Sequence of the second protein:
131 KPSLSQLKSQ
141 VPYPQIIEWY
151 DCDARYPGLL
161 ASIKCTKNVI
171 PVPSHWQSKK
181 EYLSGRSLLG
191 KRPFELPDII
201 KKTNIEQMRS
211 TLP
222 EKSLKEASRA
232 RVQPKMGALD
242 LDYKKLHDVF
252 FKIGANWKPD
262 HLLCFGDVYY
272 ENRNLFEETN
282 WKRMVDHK

Interface contacts:
Residue Q234 in the second protein contacts residue T150 in the first protein (closest heavy-atom distance 4.9 Å).
Residue V233 in the second protein is in contact with residue T150 in the first protein (closest heavy-atom distance 3.0 Å).
Residue Y244 in the second protein interacts with residue W178 in the first protein (closest heavy-atom distance 3.6 Å).
Residue V233 in the second protein contacts residue D146 in the first protein (closest heavy-atom distance 4.9 Å).
Residue Y244 in the second protein is in contact with residue E177 in the first protein (closest heavy-atom distance 3.5 Å).
Residue V233 in the second protein is in contact with residue Y152 in the first protein (closest heavy-atom distance 4.2 Å).
Residue K245 in the second protein is in contact with residue E177 in the first protein (closest heavy-atom distance 4.3 Å).

Sequence of the first protein:
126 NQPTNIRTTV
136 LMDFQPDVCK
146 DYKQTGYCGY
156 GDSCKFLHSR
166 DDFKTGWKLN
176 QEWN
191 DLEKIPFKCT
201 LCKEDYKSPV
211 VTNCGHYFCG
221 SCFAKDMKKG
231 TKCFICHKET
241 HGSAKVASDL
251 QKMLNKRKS

These two protein chains interact to form a complex.